Sequence of chain B:
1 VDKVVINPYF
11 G

These two protein chains interact to form a complex.

Sequence of chain A:
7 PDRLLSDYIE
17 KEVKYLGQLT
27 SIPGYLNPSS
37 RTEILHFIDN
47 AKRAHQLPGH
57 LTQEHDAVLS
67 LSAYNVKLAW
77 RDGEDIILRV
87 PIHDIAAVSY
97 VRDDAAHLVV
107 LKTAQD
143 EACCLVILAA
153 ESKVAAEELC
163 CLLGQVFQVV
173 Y

Interface contacts:
Residue H89 in chain A interacts with residue Y9 in chain B (closest heavy-atom distance 4.9 Å).
Residue F169 in chain A contacts residue N7 in chain B (closest heavy-atom distance 3.5 Å).
Residue F169 in chain A interacts with residue Y9 in chain B (closest heavy-atom distance 3.4 Å).
Residue F169 in chain A contacts residue P8 in chain B (closest heavy-atom distance 4.4 Å).
Residue S95 in chain A contacts residue V1 in chain B (closest heavy-atom distance 4.3 Å).
Residue E159 in chain A is in contact with residue K3 in chain B (closest heavy-atom distance 3.9 Å).
Residue V94 in chain A is in contact with residue V5 in chain B (closest heavy-atom distance 2.9 Å).
Residue V172 in chain A is in contact with residue Y9 in chain B (closest heavy-atom distance 4.0 Å).
Residue Y96 in chain A interacts with residue V4 in chain B (closest heavy-atom distance 4.8 Å).
Residue F169 in chain A is in contact with residue V5 in chain B (closest heavy-atom distance 3.9 Å).
Residue P34 in chain A contacts residue V4 in chain B (closest heavy-atom distance 3.6 Å).
Residue P34 in chain A interacts with residue I6 in chain B (closest heavy-atom distance 3.6 Å).
Residue Y173 in chain A contacts residue Y9 in chain B (closest heavy-atom distance 4.9 Å).
Residue V97 in chain A interacts with residue D2 in chain B (closest heavy-atom distance 3.9 Å).
Residue S95 in chain A contacts residue V4 in chain B (closest heavy-atom distance 3.8 Å).
Residue A110 in chain A contacts residue F10 in chain B (closest heavy-atom distance 3.7 Å).
Residue A92 in chain A contacts residue F10 in chain B (closest heavy-atom distance 3.5 Å).
Residue A93 in chain A interacts with residue N7 in chain B (closest heavy-atom distance 4.4 Å).
Residue C163 in chain A interacts with residue V5 in chain B (closest heavy-atom distance 4.9 Å).
Residue D90 in chain A interacts with residue F10 in chain B (closest heavy-atom distance 3.6 Å).
Residue H89 in chain A contacts residue N7 in chain B (closest heavy-atom distance 4.4 Å).
Residue C162 in chain A interacts with residue V5 in chain B (closest heavy-atom distance 3.5 Å).
Residue H89 in chain A is in contact with residue G11 in chain B (closest heavy-atom distance 3.5 Å).
Residue V94 in chain A is in contact with residue K3 in chain B (closest heavy-atom distance 4.1 Å).
Residue H89 in chain A interacts with residue F10 in chain B (closest heavy-atom distance 3.3 Å).
Residue P34 in chain A interacts with residue V1 in chain B (closest heavy-atom distance 4.0 Å).
Residue Y96 in chain A interacts with residue V1 in chain B (closest heavy-atom distance 3.6 Å).
Residue S95 in chain A interacts with residue K3 in chain B (closest heavy-atom distance 3.2 Å).
Residue Q170 in chain A contacts residue Y9 in chain B (closest heavy-atom distance 4.7 Å).
Residue I91 in chain A contacts residue N7 in chain B (closest heavy-atom distance 2.9 Å).
Residue F169 in chain A interacts with residue I6 in chain B (closest heavy-atom distance 3.9 Å).
Residue I40 in chain A contacts residue V1 in chain B (closest heavy-atom distance 4.8 Å).
Residue T109 in chain A interacts with residue F10 in chain B (closest heavy-atom distance 4.7 Å).
Residue V94 in chain A contacts residue V4 in chain B (closest heavy-atom distance 3.5 Å).
Residue S36 in chain A contacts residue V1 in chain B (closest heavy-atom distance 4.6 Å).
Residue I88 in chain A contacts residue N7 in chain B (closest heavy-atom distance 3.0 Å).
Residue Y96 in chain A contacts residue D2 in chain B (closest heavy-atom distance 3.2 Å).
Residue A93 in chain A interacts with residue I6 in chain B (closest heavy-atom distance 3.8 Å).
Residue S35 in chain A interacts with residue V1 in chain B (closest heavy-atom distance 3.4 Å).
Residue A92 in chain A interacts with residue I6 in chain B (closest heavy-atom distance 4.0 Å).
Residue R98 in chain A contacts residue D2 in chain B (closest heavy-atom distance 2.9 Å).
Residue V97 in chain A contacts residue V1 in chain B (closest heavy-atom distance 3.6 Å).
Residue A93 in chain A interacts with residue V4 in chain B (closest heavy-atom distance 4.7 Å).
Residue Y96 in chain A interacts with residue K3 in chain B (closest heavy-atom distance 2.6 Å).
Residue G166 in chain A contacts residue V5 in chain B (closest heavy-atom distance 3.6 Å).
Residue R37 in chain A is in contact with residue V1 in chain B (closest heavy-atom distance 3.9 Å).
Residue I91 in chain A interacts with residue F10 in chain B (closest heavy-atom distance 3.4 Å).
Residue A92 in chain A interacts with residue N7 in chain B (closest heavy-atom distance 3.0 Å).
Residue A92 in chain A contacts residue V5 in chain B (closest heavy-atom distance 4.7 Å).
Residue A93 in chain A is in contact with residue V5 in chain B (closest heavy-atom distance 3.4 Å).
Residue C162 in chain A is in contact with residue K3 in chain B (closest heavy-atom distance 3.8 Å).
Residue C163 in chain A is in contact with residue K3 in chain B (closest heavy-atom distance 4.6 Å).
Residue S35 in chain A interacts with residue V4 in chain B (closest heavy-atom distance 3.6 Å).
Residue S35 in chain A contacts residue I6 in chain B (closest heavy-atom distance 5.0 Å).
Residue R37 in chain A contacts residue D2 in chain B (closest heavy-atom distance 4.7 Å).